The following describes two proteins that form a bound complex.

Contacts between the two chains:
Residue Q33 in protein 1 is in contact with residue A187 in protein 2 (closest heavy-atom distance 4.5 Å).
Residue R70 in protein 1 interacts with residue L131 in protein 2 (closest heavy-atom distance 4.1 Å).
Residue F71 in protein 1 contacts residue R190 in protein 2 (closest heavy-atom distance 2.7 Å).
Residue I77 in protein 1 is in contact with residue L191 in protein 2 (closest heavy-atom distance 3.9 Å).
Residue L30 in protein 1 contacts residue R181 in protein 2 (closest heavy-atom distance 4.0 Å).
Residue K32 in protein 1 is in contact with residue K180 in protein 2 (closest heavy-atom distance 2.8 Å).
Residue T78 in protein 1 is in contact with residue Y218 in protein 2 (closest heavy-atom distance 3.3 Å).
Residue K32 in protein 1 contacts residue R181 in protein 2 (closest heavy-atom distance 4.1 Å).
Residue L66 in protein 1 contacts residue M228 in protein 2 (closest heavy-atom distance 4.1 Å).
Residue D34 in protein 1 interacts with residue G185 in protein 2 (closest heavy-atom distance 2.9 Å).
Residue F71 in protein 1 is in contact with residue A188 in protein 2 (closest heavy-atom distance 3.8 Å).
Residue D34 in protein 1 interacts with residue Q182 in protein 2 (closest heavy-atom distance 4.3 Å).
Residue I27 in protein 1 interacts with residue K180 in protein 2 (closest heavy-atom distance 4.3 Å).
Residue H67 in protein 1 is in contact with residue G232 in protein 2 (closest heavy-atom distance 3.4 Å).
Residue V64 in protein 1 contacts residue T229 in protein 2 (closest heavy-atom distance 4.0 Å).
Residue V64 in protein 1 interacts with residue G232 in protein 2 (closest heavy-atom distance 3.8 Å).
Residue F71 in protein 1 interacts with residue W231 in protein 2 (closest heavy-atom distance 3.7 Å).
Residue P72 in protein 1 interacts with residue A187 in protein 2 (closest heavy-atom distance 4.0 Å).
Residue I27 in protein 1 contacts residue R181 in protein 2 (closest heavy-atom distance 3.2 Å).
Residue P72 in protein 1 is in contact with residue T189 in protein 2 (closest heavy-atom distance 3.7 Å).
Residue D73 in protein 1 is in contact with residue T189 in protein 2 (closest heavy-atom distance 3.1 Å).
Residue Q33 in protein 1 contacts residue Q182 in protein 2 (closest heavy-atom distance 3.2 Å).
Residue D34 in protein 1 interacts with residue A187 in protein 2 (closest heavy-atom distance 3.1 Å).
Residue R70 in protein 1 is in contact with residue A187 in protein 2 (closest heavy-atom distance 4.4 Å).
Residue L66 in protein 1 is in contact with residue T229 in protein 2 (closest heavy-atom distance 4.5 Å).
Residue S35 in protein 1 interacts with residue E184 in protein 2 (closest heavy-atom distance 3.5 Å).
Residue Q33 in protein 1 is in contact with residue T189 in protein 2 (closest heavy-atom distance 3.4 Å).
Residue Q65 in protein 1 interacts with residue T229 in protein 2 (closest heavy-atom distance 3.6 Å).
Residue D34 in protein 1 interacts with residue G186 in protein 2 (closest heavy-atom distance 3.2 Å).
Residue Y68 in protein 1 is in contact with residue M228 in protein 2 (closest heavy-atom distance 4.0 Å).
Residue T78 in protein 1 contacts residue S225 in protein 2 (closest heavy-atom distance 3.0 Å).
Residue H67 in protein 1 interacts with residue M228 in protein 2 (closest heavy-atom distance 4.0 Å).
Residue I77 in protein 1 interacts with residue I194 in protein 2 (closest heavy-atom distance 3.8 Å).
Residue D34 in protein 1 contacts residue L183 in protein 2 (closest heavy-atom distance 4.1 Å).
Residue H67 in protein 1 is in contact with residue T229 in protein 2 (closest heavy-atom distance 3.0 Å).
Residue V64 in protein 1 contacts residue F233 in protein 2 (closest heavy-atom distance 3.4 Å).
Residue H67 in protein 1 is in contact with residue P230 in protein 2 (closest heavy-atom distance 4.0 Å).
Residue I77 in protein 1 interacts with residue Y218 in protein 2 (closest heavy-atom distance 3.6 Å).
Residue E74 in protein 1 interacts with residue W231 in protein 2 (closest heavy-atom distance 3.0 Å).
Residue K32 in protein 1 contacts residue E184 in protein 2 (closest heavy-atom distance 3.8 Å).
Residue I77 in protein 1 is in contact with residue R190 in protein 2 (closest heavy-atom distance 4.0 Å).
Residue Y68 in protein 1 interacts with residue P230 in protein 2 (closest heavy-atom distance 3.3 Å).
Residue F71 in protein 1 is in contact with residue A187 in protein 2 (closest heavy-atom distance 4.2 Å).
Residue F71 in protein 1 interacts with residue M128 in protein 2 (closest heavy-atom distance 3.1 Å).
Residue T78 in protein 1 interacts with residue V222 in protein 2 (closest heavy-atom distance 4.3 Å).
Residue P72 in protein 1 contacts residue A188 in protein 2 (closest heavy-atom distance 3.8 Å).
Residue D34 in protein 1 interacts with residue E184 in protein 2 (closest heavy-atom distance 3.4 Å).
Residue D73 in protein 1 interacts with residue R190 in protein 2 (closest heavy-atom distance 3.0 Å).
Residue Q63 in protein 1 interacts with residue P235 in protein 2 (closest heavy-atom distance 3.9 Å).
Residue L80 in protein 1 interacts with residue Y218 in protein 2 (closest heavy-atom distance 4.3 Å).
Residue V64 in protein 1 contacts residue P234 in protein 2 (closest heavy-atom distance 3.5 Å).
Residue F71 in protein 1 is in contact with residue V130 in protein 2 (closest heavy-atom distance 4.5 Å).
Residue H67 in protein 1 contacts residue W231 in protein 2 (closest heavy-atom distance 3.5 Å).
Residue D73 in protein 1 is in contact with residue L191 in protein 2 (closest heavy-atom distance 3.2 Å).
Residue R70 in protein 1 contacts residue W231 in protein 2 (closest heavy-atom distance 4.1 Å).
Residue Q33 in protein 1 interacts with residue L183 in protein 2 (closest heavy-atom distance 3.5 Å).
Residue K32 in protein 1 interacts with residue Q182 in protein 2 (closest heavy-atom distance 3.0 Å).
Residue Q63 in protein 1 contacts residue F233 in protein 2 (closest heavy-atom distance 4.2 Å).
Residue T36 in protein 1 contacts residue E184 in protein 2 (closest heavy-atom distance 4.3 Å).
Residue Q63 in protein 1 is in contact with residue P234 in protein 2 (closest heavy-atom distance 3.6 Å).

Sequence of protein 2:
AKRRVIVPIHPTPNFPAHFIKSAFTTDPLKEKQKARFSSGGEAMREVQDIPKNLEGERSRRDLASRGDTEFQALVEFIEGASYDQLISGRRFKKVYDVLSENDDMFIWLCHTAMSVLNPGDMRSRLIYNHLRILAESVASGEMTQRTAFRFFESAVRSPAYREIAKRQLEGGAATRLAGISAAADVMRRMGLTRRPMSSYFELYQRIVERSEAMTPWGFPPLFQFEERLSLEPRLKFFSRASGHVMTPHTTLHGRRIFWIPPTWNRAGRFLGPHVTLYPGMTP

Sequence of protein 1:
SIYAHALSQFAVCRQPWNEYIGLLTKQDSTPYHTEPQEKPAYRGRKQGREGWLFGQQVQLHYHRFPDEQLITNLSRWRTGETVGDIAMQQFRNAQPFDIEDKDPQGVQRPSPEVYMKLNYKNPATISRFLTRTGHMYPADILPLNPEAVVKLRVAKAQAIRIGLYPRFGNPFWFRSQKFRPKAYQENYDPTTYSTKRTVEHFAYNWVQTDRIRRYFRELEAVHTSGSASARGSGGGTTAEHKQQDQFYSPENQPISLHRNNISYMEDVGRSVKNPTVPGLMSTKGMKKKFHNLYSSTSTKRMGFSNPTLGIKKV